Sequence of the first protein:
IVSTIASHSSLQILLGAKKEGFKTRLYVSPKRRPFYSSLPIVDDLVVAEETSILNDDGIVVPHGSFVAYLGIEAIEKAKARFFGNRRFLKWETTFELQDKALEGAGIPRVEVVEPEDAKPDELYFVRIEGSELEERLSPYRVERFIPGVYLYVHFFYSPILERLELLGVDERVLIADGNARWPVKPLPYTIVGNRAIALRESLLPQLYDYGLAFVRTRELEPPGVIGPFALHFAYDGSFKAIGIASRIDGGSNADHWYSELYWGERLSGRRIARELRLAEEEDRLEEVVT

Sequence of the second protein:
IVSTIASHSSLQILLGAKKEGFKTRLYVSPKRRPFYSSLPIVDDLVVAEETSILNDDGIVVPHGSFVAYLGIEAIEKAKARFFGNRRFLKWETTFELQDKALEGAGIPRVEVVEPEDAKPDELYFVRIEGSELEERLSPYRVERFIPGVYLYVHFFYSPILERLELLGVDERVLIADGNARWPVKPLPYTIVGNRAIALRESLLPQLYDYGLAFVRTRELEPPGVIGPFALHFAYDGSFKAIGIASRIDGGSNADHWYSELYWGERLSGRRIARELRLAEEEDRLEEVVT

The following describes two proteins that form a bound complex.

Residue-level contacts at the interface:
Residue S12 in the first protein contacts residue E221 in the second protein (closest heavy-atom distance 3.2 Å).
Residue V212 in the first protein interacts with residue L223 in the second protein (closest heavy-atom distance 3.7 Å).
Residue R215 in the first protein contacts residue R215 in the second protein (closest heavy-atom distance 3.7 Å).
Residue K22 in the first protein is in contact with residue G285 in the second protein (closest heavy-atom distance 3.1 Å).
Residue P43 in the first protein contacts residue L282 in the second protein (closest heavy-atom distance 3.4 Å).
Residue V193 in the first protein contacts residue I217 in the second protein (closest heavy-atom distance 3.6 Å).
Residue P43 in the first protein is in contact with residue R183 in the second protein (closest heavy-atom distance 3.6 Å).
Residue R35 in the first protein contacts residue S222 in the second protein (closest heavy-atom distance 3.2 Å).
Residue L14 in the first protein is in contact with residue E221 in the second protein (closest heavy-atom distance 3.0 Å).
Residue A200 in the first protein contacts residue A200 in the second protein (closest heavy-atom distance 3.0 Å).
Residue N214 in the first protein interacts with residue I217 in the second protein (closest heavy-atom distance 3.8 Å).
Residue R201 in the first protein is in contact with residue A196 in the second protein (closest heavy-atom distance 2.9 Å).
Residue I211 in the first protein interacts with residue R220 in the second protein (closest heavy-atom distance 3.1 Å).
Residue Y39 in the first protein contacts residue E221 in the second protein (closest heavy-atom distance 3.0 Å).
Residue S41 in the first protein is in contact with residue Y228 in the second protein (closest heavy-atom distance 3.4 Å).
Residue W202 in the first protein contacts residue P206 in the second protein (closest heavy-atom distance 3.8 Å).
Residue A200 in the first protein interacts with residue A196 in the second protein (closest heavy-atom distance 3.5 Å).
Residue T210 in the first protein contacts residue R220 in the second protein (closest heavy-atom distance 3.4 Å).
Residue F38 in the first protein contacts residue Y228 in the second protein (closest heavy-atom distance 3.3 Å).
Residue A275 in the first protein contacts residue A218 in the second protein (closest heavy-atom distance 3.8 Å).
Residue H11 in the first protein interacts with residue E221 in the second protein (closest heavy-atom distance 3.2 Å).
Residue V212 in the first protein interacts with residue L171 in the second protein (closest heavy-atom distance 3.7 Å).
Residue A200 in the first protein is in contact with residue N199 in the second protein (closest heavy-atom distance 3.2 Å).
Residue V212 in the first protein contacts residue V169 in the second protein (closest heavy-atom distance 3.6 Å).
Residue G198 in the first protein contacts residue G168 in the second protein (closest heavy-atom distance 3.8 Å).
Residue N274 in the first protein is in contact with residue A218 in the second protein (closest heavy-atom distance 3.8 Å).
Residue V193 in the first protein contacts residue V169 in the second protein (closest heavy-atom distance 3.7 Å).
Residue I195 in the first protein contacts residue G168 in the second protein (closest heavy-atom distance 3.6 Å).
Residue L18 in the first protein contacts residue E281 in the second protein (closest heavy-atom distance 3.2 Å).
Residue R201 in the first protein contacts residue N199 in the second protein (closest heavy-atom distance 2.7 Å).
Residue S13 in the first protein contacts residue E221 in the second protein (closest heavy-atom distance 2.5 Å).
Residue R201 in the first protein interacts with residue R192 in the second protein (closest heavy-atom distance 2.9 Å).
Residue R201 in the first protein interacts with residue L194 in the second protein (closest heavy-atom distance 3.1 Å).
Residue P37 in the first protein interacts with residue Y228 in the second protein (closest heavy-atom distance 3.6 Å).
Residue R287 in the first protein is in contact with residue R287 in the second protein (closest heavy-atom distance 3.4 Å).
Residue G213 in the first protein is in contact with residue L219 in the second protein (closest heavy-atom distance 3.9 Å).
Residue I44 in the first protein interacts with residue L282 in the second protein (closest heavy-atom distance 3.4 Å).
Residue V193 in the first protein is in contact with residue E191 in the second protein (closest heavy-atom distance 3.7 Å).
Residue L42 in the first protein interacts with residue Y283 in the second protein (closest heavy-atom distance 3.8 Å).
Residue N214 in the first protein contacts residue A218 in the second protein (closest heavy-atom distance 2.7 Å).
Residue G213 in the first protein contacts residue A218 in the second protein (closest heavy-atom distance 3.1 Å).
Residue L14 in the first protein contacts residue L224 in the second protein (closest heavy-atom distance 3.6 Å).
Residue N274 in the first protein interacts with residue W278 in the second protein (closest heavy-atom distance 2.9 Å).
Residue V212 in the first protein is in contact with residue Y256 in the second protein (closest heavy-atom distance 3.6 Å).
Residue W202 in the first protein interacts with residue V204 in the second protein (closest heavy-atom distance 3.7 Å).
Residue W202 in the first protein is in contact with residue K205 in the second protein (closest heavy-atom distance 3.4 Å).
Residue W202 in the first protein is in contact with residue N199 in the second protein (closest heavy-atom distance 3.5 Å).
Residue R201 in the first protein contacts residue D197 in the second protein (closest heavy-atom distance 3.7 Å).
Residue Y39 in the first protein contacts residue P225 in the second protein (closest heavy-atom distance 3.6 Å).
Residue S10 in the first protein interacts with residue E221 in the second protein (closest heavy-atom distance 3.1 Å).
Residue R215 in the first protein interacts with residue E191 in the second protein (closest heavy-atom distance 2.9 Å).
Residue V212 in the first protein contacts residue L219 in the second protein (closest heavy-atom distance 3.3 Å).
Residue P43 in the first protein interacts with residue Y283 in the second protein (closest heavy-atom distance 3.9 Å).
Residue F38 in the first protein contacts residue P225 in the second protein (closest heavy-atom distance 3.7 Å).
Residue G213 in the first protein interacts with residue R220 in the second protein (closest heavy-atom distance 3.7 Å).
Residue L18 in the first protein is in contact with residue L282 in the second protein (closest heavy-atom distance 3.9 Å).
Residue V212 in the first protein interacts with residue R220 in the second protein (closest heavy-atom distance 2.7 Å).
Residue P203 in the first protein contacts residue P203 in the second protein (closest heavy-atom distance 3.2 Å).
Residue D276 in the first protein interacts with residue R287 in the second protein (closest heavy-atom distance 2.6 Å).
Residue D276 in the first protein is in contact with residue D276 in the second protein (closest heavy-atom distance 2.6 Å).